Sequence of protein 1:
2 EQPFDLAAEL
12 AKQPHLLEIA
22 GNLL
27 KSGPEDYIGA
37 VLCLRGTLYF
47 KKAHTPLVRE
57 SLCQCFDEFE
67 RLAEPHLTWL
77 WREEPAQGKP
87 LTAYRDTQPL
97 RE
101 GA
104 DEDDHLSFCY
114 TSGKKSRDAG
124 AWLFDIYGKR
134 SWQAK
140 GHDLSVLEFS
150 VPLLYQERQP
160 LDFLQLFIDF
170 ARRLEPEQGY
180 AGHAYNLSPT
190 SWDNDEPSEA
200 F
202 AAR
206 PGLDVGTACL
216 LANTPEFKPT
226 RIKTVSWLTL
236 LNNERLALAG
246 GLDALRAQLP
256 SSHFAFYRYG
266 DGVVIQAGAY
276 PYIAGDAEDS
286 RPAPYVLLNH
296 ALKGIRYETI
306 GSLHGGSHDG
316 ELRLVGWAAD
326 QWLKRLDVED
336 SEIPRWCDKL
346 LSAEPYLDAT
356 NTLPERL

Sequence of protein 2:
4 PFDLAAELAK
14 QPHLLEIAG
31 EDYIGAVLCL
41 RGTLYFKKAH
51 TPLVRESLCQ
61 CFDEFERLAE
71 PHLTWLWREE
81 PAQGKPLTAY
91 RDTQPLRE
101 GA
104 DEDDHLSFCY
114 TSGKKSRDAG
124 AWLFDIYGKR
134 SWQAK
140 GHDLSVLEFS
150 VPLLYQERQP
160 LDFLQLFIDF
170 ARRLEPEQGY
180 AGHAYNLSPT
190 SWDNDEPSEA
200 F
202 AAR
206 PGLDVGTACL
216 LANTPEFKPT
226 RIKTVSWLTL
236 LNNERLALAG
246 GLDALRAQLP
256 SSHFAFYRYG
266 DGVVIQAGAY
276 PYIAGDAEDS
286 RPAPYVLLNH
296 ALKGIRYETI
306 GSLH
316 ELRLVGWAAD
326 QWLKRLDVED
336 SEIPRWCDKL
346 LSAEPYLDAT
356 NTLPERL

Residue-level contacts at the interface:
Residue F5 in protein 1 is in contact with residue Y184 in protein 2 (closest heavy-atom distance 4.1 Å).
Residue A8 in protein 1 is in contact with residue F200 in protein 2 (closest heavy-atom distance 3.9 Å).
Residue K27 in protein 1 is in contact with residue D284 in protein 2 (closest heavy-atom distance 3.4 Å).
Residue W327 in protein 1 is in contact with residue L319 in protein 2 (closest heavy-atom distance 3.9 Å).
Residue P4 in protein 1 is in contact with residue F200 in protein 2 (closest heavy-atom distance 3.6 Å).
Residue Q326 in protein 1 is in contact with residue R318 in protein 2 (closest heavy-atom distance 3.8 Å).
Residue A323 in protein 1 interacts with residue L319 in protein 2 (closest heavy-atom distance 3.6 Å).
Residue Q326 in protein 1 interacts with residue L317 in protein 2 (closest heavy-atom distance 3.2 Å).
Residue L25 in protein 1 contacts residue A199 in protein 2 (closest heavy-atom distance 3.5 Å).
Residue A323 in protein 1 interacts with residue W322 in protein 2 (closest heavy-atom distance 3.7 Å).
Residue A8 in protein 1 interacts with residue Y184 in protein 2 (closest heavy-atom distance 3.9 Å).
Residue R204 in protein 1 contacts residue S197 in protein 2 (closest heavy-atom distance 3.0 Å).
Residue D314 in protein 1 is in contact with residue R286 in protein 2 (closest heavy-atom distance 2.9 Å).
Residue P15 in protein 1 contacts residue E195 in protein 2 (closest heavy-atom distance 3.5 Å).
Residue F5 in protein 1 contacts residue L38 in protein 2 (closest heavy-atom distance 3.6 Å).
Residue K329 in protein 1 contacts residue L317 in protein 2 (closest heavy-atom distance 3.8 Å).
Residue K27 in protein 1 contacts residue A202 in protein 2 (closest heavy-atom distance 2.7 Å).
Residue F200 in protein 1 is in contact with residue F200 in protein 2 (closest heavy-atom distance 3.9 Å).
Residue A203 in protein 1 contacts residue V320 in protein 2 (closest heavy-atom distance 3.7 Å).
Residue A9 in protein 1 contacts residue I20 in protein 2 (closest heavy-atom distance 3.9 Å).
Residue L11 in protein 1 interacts with residue E195 in protein 2 (closest heavy-atom distance 3.1 Å).
Residue K27 in protein 1 interacts with residue R330 in protein 2 (closest heavy-atom distance 2.8 Å).
Residue G29 in protein 1 interacts with residue R204 in protein 2 (closest heavy-atom distance 3.2 Å).
Residue L11 in protein 1 is in contact with residue S197 in protein 2 (closest heavy-atom distance 3.2 Å).
Residue R204 in protein 1 interacts with residue E195 in protein 2 (closest heavy-atom distance 3.4 Å).
Residue A12 in protein 1 is in contact with residue E195 in protein 2 (closest heavy-atom distance 3.5 Å).
Residue L7 in protein 1 is in contact with residue F200 in protein 2 (closest heavy-atom distance 3.6 Å).
Residue L319 in protein 1 interacts with residue W322 in protein 2 (closest heavy-atom distance 3.9 Å).
Residue K27 in protein 1 is in contact with residue R204 in protein 2 (closest heavy-atom distance 2.9 Å).
Residue K27 in protein 1 interacts with residue A203 in protein 2 (closest heavy-atom distance 4.1 Å).
Residue K27 in protein 1 interacts with residue R286 in protein 2 (closest heavy-atom distance 3.7 Å).
Residue L25 in protein 1 interacts with residue F200 in protein 2 (closest heavy-atom distance 3.8 Å).
Residue P30 in protein 1 interacts with residue R204 in protein 2 (closest heavy-atom distance 3.8 Å).
Residue L11 in protein 1 contacts residue F200 in protein 2 (closest heavy-atom distance 3.5 Å).
Residue A12 in protein 1 interacts with residue I20 in protein 2 (closest heavy-atom distance 3.9 Å).
Residue F200 in protein 1 interacts with residue A199 in protein 2 (closest heavy-atom distance 3.4 Å).
Residue K13 in protein 1 interacts with residue A21 in protein 2 (closest heavy-atom distance 3.3 Å).
Residue S28 in protein 1 contacts residue A282 in protein 2 (closest heavy-atom distance 3.3 Å).
Residue A8 in protein 1 contacts residue I20 in protein 2 (closest heavy-atom distance 4.0 Å).
Residue L24 in protein 1 is in contact with residue R204 in protein 2 (closest heavy-atom distance 3.8 Å).
Residue L317 in protein 1 contacts residue A199 in protein 2 (closest heavy-atom distance 4.0 Å).
Residue S28 in protein 1 is in contact with residue E283 in protein 2 (closest heavy-atom distance 3.4 Å).
Residue R330 in protein 1 interacts with residue L317 in protein 2 (closest heavy-atom distance 3.5 Å).
Residue F5 in protein 1 interacts with residue I278 in protein 2 (closest heavy-atom distance 3.8 Å).
Residue S28 in protein 1 contacts residue R204 in protein 2 (closest heavy-atom distance 3.7 Å).
Residue F200 in protein 1 contacts residue S197 in protein 2 (closest heavy-atom distance 3.8 Å).
Residue Q14 in protein 1 contacts residue E195 in protein 2 (closest heavy-atom distance 3.7 Å).
Residue K27 in protein 1 is in contact with residue E283 in protein 2 (closest heavy-atom distance 4.0 Å).
Residue W322 in protein 1 contacts residue R318 in protein 2 (closest heavy-atom distance 4.0 Å).
Residue R318 in protein 1 interacts with residue W322 in protein 2 (closest heavy-atom distance 3.3 Å).
Residue E2 in protein 1 is in contact with residue P4 in protein 2 (closest heavy-atom distance 3.2 Å).
Residue K27 in protein 1 interacts with residue S285 in protein 2 (closest heavy-atom distance 2.9 Å).
Residue F5 in protein 1 interacts with residue L17 in protein 2 (closest heavy-atom distance 3.4 Å).
Residue W322 in protein 1 interacts with residue W322 in protein 2 (closest heavy-atom distance 3.9 Å).
Residue F5 in protein 1 is in contact with residue P4 in protein 2 (closest heavy-atom distance 3.2 Å).
Residue L317 in protein 1 contacts residue W322 in protein 2 (closest heavy-atom distance 3.5 Å).
Residue A12 in protein 1 contacts residue D194 in protein 2 (closest heavy-atom distance 2.9 Å).
Residue L25 in protein 1 contacts residue A203 in protein 2 (closest heavy-atom distance 3.6 Å).
Residue E2 in protein 1 interacts with residue E10 in protein 2 (closest heavy-atom distance 3.2 Å).
Residue L317 in protein 1 is in contact with residue Q326 in protein 2 (closest heavy-atom distance 3.8 Å).

The following describes two proteins that form a bound complex.